These two protein chains interact to form a complex.

Sequence of chain B:
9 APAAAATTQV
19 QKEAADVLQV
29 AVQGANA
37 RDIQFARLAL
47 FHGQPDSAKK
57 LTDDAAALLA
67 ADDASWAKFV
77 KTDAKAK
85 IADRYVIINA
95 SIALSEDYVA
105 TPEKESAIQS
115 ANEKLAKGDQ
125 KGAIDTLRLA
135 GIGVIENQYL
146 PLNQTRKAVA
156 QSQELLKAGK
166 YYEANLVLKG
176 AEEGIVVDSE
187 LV

Sequence of chain A:
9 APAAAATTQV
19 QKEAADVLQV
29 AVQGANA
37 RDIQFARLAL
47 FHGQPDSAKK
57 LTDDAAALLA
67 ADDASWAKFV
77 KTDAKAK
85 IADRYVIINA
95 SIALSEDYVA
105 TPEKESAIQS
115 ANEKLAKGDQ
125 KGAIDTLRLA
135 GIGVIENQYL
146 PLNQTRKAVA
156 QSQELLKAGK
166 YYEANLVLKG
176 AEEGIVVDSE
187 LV

Residue-level contacts at the interface:
Residue F41 in chain B is in contact with residue N93 in chain A (closest heavy-atom distance 3.6 Å).
Residue Q40 in chain B is in contact with residue A94 in chain A (closest heavy-atom distance 2.8 Å).
Residue Y167 in chain B interacts with residue I136 in chain A (closest heavy-atom distance 3.4 Å).
Residue K174 in chain B interacts with residue Y102 in chain A (closest heavy-atom distance 3.0 Å).
Residue N93 in chain B is in contact with residue Q40 in chain A (closest heavy-atom distance 2.7 Å).
Residue E168 in chain B contacts residue N116 in chain A (closest heavy-atom distance 2.9 Å).
Residue I136 in chain B contacts residue Y167 in chain A (closest heavy-atom distance 3.2 Å).
Residue H48 in chain B interacts with residue L26 in chain A (closest heavy-atom distance 3.4 Å).
Residue A14 in chain B contacts residue D60 in chain A (closest heavy-atom distance 3.0 Å).
Residue I96 in chain B is in contact with residue R43 in chain A (closest heavy-atom distance 3.6 Å).
Residue G49 in chain B is in contact with residue G122 in chain A (closest heavy-atom distance 3.5 Å).
Residue Y166 in chain B interacts with residue N116 in chain A (closest heavy-atom distance 3.2 Å).
Residue A33 in chain B interacts with residue R37 in chain A (closest heavy-atom distance 3.6 Å).
Residue A94 in chain B contacts residue Q40 in chain A (closest heavy-atom distance 2.8 Å).
Residue Y102 in chain B is in contact with residue K174 in chain A (closest heavy-atom distance 2.8 Å).
Residue A22 in chain B is in contact with residue S53 in chain A (closest heavy-atom distance 3.3 Å).
Residue L26 in chain B contacts residue Q50 in chain A (closest heavy-atom distance 3.1 Å).
Residue L46 in chain B interacts with residue L119 in chain A (closest heavy-atom distance 3.3 Å).
Residue Y167 in chain B interacts with residue N116 in chain A (closest heavy-atom distance 2.8 Å).
Residue L26 in chain B interacts with residue H48 in chain A (closest heavy-atom distance 3.4 Å).
Residue Q124 in chain B interacts with residue H48 in chain A (closest heavy-atom distance 3.5 Å).
Residue Q19 in chain B interacts with residue D38 in chain A (closest heavy-atom distance 3.0 Å).
Residue T15 in chain B interacts with residue D60 in chain A (closest heavy-atom distance 2.7 Å).
Residue T16 in chain B interacts with residue T16 in chain A (closest heavy-atom distance 3.2 Å).
Residue L64 in chain B interacts with residue A13 in chain A (closest heavy-atom distance 3.6 Å).
Residue H48 in chain B contacts residue E140 in chain A (closest heavy-atom distance 3.2 Å).
Residue A63 in chain B is in contact with residue A11 in chain A (closest heavy-atom distance 3.3 Å).
Residue Q40 in chain B is in contact with residue N93 in chain A (closest heavy-atom distance 2.8 Å).
Residue L57 in chain B is in contact with residue A22 in chain A (closest heavy-atom distance 3.6 Å).
Residue D60 in chain B interacts with residue T15 in chain A (closest heavy-atom distance 2.6 Å).
Residue E100 in chain B interacts with residue Y167 in chain A (closest heavy-atom distance 2.6 Å).
Residue A63 in chain B interacts with residue A13 in chain A (closest heavy-atom distance 3.5 Å).
Residue N116 in chain B interacts with residue E168 in chain A (closest heavy-atom distance 2.9 Å).
Residue H48 in chain B contacts residue L187 in chain A (closest heavy-atom distance 3.4 Å).
Residue L187 in chain B interacts with residue H48 in chain A (closest heavy-atom distance 3.5 Å).
Residue N116 in chain B is in contact with residue G164 in chain A (closest heavy-atom distance 3.4 Å).
Residue D60 in chain B interacts with residue A13 in chain A (closest heavy-atom distance 3.3 Å).
Residue D60 in chain B interacts with residue A14 in chain A (closest heavy-atom distance 3.0 Å).
Residue Q50 in chain B contacts residue V25 in chain A (closest heavy-atom distance 3.2 Å).
Residue N170 in chain B contacts residue L98 in chain A (closest heavy-atom distance 3.6 Å).
Residue N116 in chain B is in contact with residue Y167 in chain A (closest heavy-atom distance 2.8 Å).
Residue L98 in chain B interacts with residue N170 in chain A (closest heavy-atom distance 3.4 Å).
Residue G122 in chain B interacts with residue G49 in chain A (closest heavy-atom distance 3.6 Å).
Residue Q50 in chain B contacts residue L26 in chain A (closest heavy-atom distance 3.0 Å).
Residue Y167 in chain B is in contact with residue E100 in chain A (closest heavy-atom distance 2.6 Å).
Residue E140 in chain B is in contact with residue H48 in chain A (closest heavy-atom distance 3.1 Å).
Residue D38 in chain B contacts residue Q19 in chain A (closest heavy-atom distance 3.0 Å).
Residue T15 in chain B contacts residue L64 in chain A (closest heavy-atom distance 3.5 Å).
Residue A11 in chain B interacts with residue A63 in chain A (closest heavy-atom distance 3.5 Å).
Residue F47 in chain B is in contact with residue Q124 in chain A (closest heavy-atom distance 3.0 Å).
Residue L119 in chain B is in contact with residue L46 in chain A (closest heavy-atom distance 3.4 Å).
Residue G164 in chain B contacts residue N116 in chain A (closest heavy-atom distance 3.5 Å).
Residue A13 in chain B contacts residue D60 in chain A (closest heavy-atom distance 3.5 Å).
Residue N116 in chain B contacts residue Y166 in chain A (closest heavy-atom distance 3.2 Å).
Residue R37 in chain B is in contact with residue R37 in chain A (closest heavy-atom distance 3.2 Å).
Residue Q124 in chain B contacts residue F47 in chain A (closest heavy-atom distance 3.0 Å).
Residue V25 in chain B is in contact with residue Q50 in chain A (closest heavy-atom distance 3.3 Å).
Residue Q19 in chain B contacts residue N34 in chain A (closest heavy-atom distance 3.6 Å).
Residue L64 in chain B is in contact with residue T15 in chain A (closest heavy-atom distance 3.4 Å).
Residue N34 in chain B contacts residue Q19 in chain A (closest heavy-atom distance 3.6 Å).